Contacts between the two chains:
Residue N363 in the second protein interacts with residue W4 in the first protein (closest heavy-atom distance 4.6 Å).
Residue D75 in the second protein contacts residue M3 in the first protein (closest heavy-atom distance 3.1 Å).
Residue V342 in the second protein contacts residue L15 in the first protein (closest heavy-atom distance 4.6 Å).
Residue K68 in the second protein is in contact with residue W4 in the first protein (closest heavy-atom distance 3.5 Å).
Residue V350 in the second protein is in contact with residue I11 in the first protein (closest heavy-atom distance 3.8 Å).
Residue Q362 in the second protein interacts with residue A1 in the first protein (closest heavy-atom distance 3.8 Å).
Residue L64 in the second protein is in contact with residue W4 in the first protein (closest heavy-atom distance 3.8 Å).
Residue R58 in the second protein interacts with residue L15 in the first protein (closest heavy-atom distance 3.4 Å).
Residue L354 in the second protein interacts with residue M3 in the first protein (closest heavy-atom distance 3.3 Å).
Residue T349 in the second protein is in contact with residue I10 in the first protein (closest heavy-atom distance 4.6 Å).
Residue F240 in the second protein interacts with residue M3 in the first protein (closest heavy-atom distance 4.4 Å).
Residue V358 in the second protein contacts residue R6 in the first protein (closest heavy-atom distance 4.0 Å).
Residue L67 in the second protein contacts residue W4 in the first protein (closest heavy-atom distance 4.4 Å).
Residue Q362 in the second protein contacts residue M3 in the first protein (closest heavy-atom distance 4.3 Å).
Residue D75 in the second protein is in contact with residue E5 in the first protein (closest heavy-atom distance 4.7 Å).
Residue N363 in the second protein contacts residue A1 in the first protein (closest heavy-atom distance 4.8 Å).
Residue S353 in the second protein interacts with residue I10 in the first protein (closest heavy-atom distance 3.3 Å).
Residue A72 in the second protein interacts with residue W4 in the first protein (closest heavy-atom distance 3.7 Å).
Residue F71 in the second protein interacts with residue M3 in the first protein (closest heavy-atom distance 3.4 Å).
Residue N363 in the second protein is in contact with residue M3 in the first protein (closest heavy-atom distance 2.9 Å).
Residue T349 in the second protein contacts residue S14 in the first protein (closest heavy-atom distance 4.0 Å).
Residue N363 in the second protein is in contact with residue S2 in the first protein (closest heavy-atom distance 3.9 Å).
Residue F71 in the second protein interacts with residue V7 in the first protein (closest heavy-atom distance 3.7 Å).
Residue D75 in the second protein contacts residue W4 in the first protein (closest heavy-atom distance 2.9 Å).
Residue L67 in the second protein contacts residue I11 in the first protein (closest heavy-atom distance 3.5 Å).
Residue F76 in the second protein contacts residue W4 in the first protein (closest heavy-atom distance 3.5 Å).
Residue L56 in the second protein is in contact with residue I11 in the first protein (closest heavy-atom distance 3.1 Å).
Residue Q362 in the second protein contacts residue R6 in the first protein (closest heavy-atom distance 2.8 Å).
Residue P355 in the second protein is in contact with residue M3 in the first protein (closest heavy-atom distance 5.0 Å).
Residue E346 in the second protein contacts residue S14 in the first protein (closest heavy-atom distance 3.9 Å).
Residue P355 in the second protein interacts with residue R6 in the first protein (closest heavy-atom distance 4.7 Å).
Residue E346 in the second protein is in contact with residue I11 in the first protein (closest heavy-atom distance 3.3 Å).
Residue V350 in the second protein contacts residue I10 in the first protein (closest heavy-atom distance 3.8 Å).
Residue L354 in the second protein is in contact with residue V7 in the first protein (closest heavy-atom distance 4.5 Å).
Residue V358 in the second protein contacts residue M3 in the first protein (closest heavy-atom distance 4.3 Å).
Residue E346 in the second protein interacts with residue I10 in the first protein (closest heavy-atom distance 4.6 Å).
Residue L56 in the second protein interacts with residue K12 in the first protein (closest heavy-atom distance 4.6 Å).
Residue L354 in the second protein interacts with residue I10 in the first protein (closest heavy-atom distance 4.5 Å).
Residue V350 in the second protein contacts residue V7 in the first protein (closest heavy-atom distance 4.1 Å).
Residue L56 in the second protein is in contact with residue K8 in the first protein (closest heavy-atom distance 4.2 Å).
Residue D75 in the second protein is in contact with residue S2 in the first protein (closest heavy-atom distance 3.2 Å).
Residue A361 in the second protein interacts with residue A1 in the first protein (closest heavy-atom distance 3.7 Å).
Residue A72 in the second protein interacts with residue M3 in the first protein (closest heavy-atom distance 4.0 Å).
Residue L354 in the second protein interacts with residue R6 in the first protein (closest heavy-atom distance 3.9 Å).
Residue Q362 in the second protein contacts residue S2 in the first protein (closest heavy-atom distance 4.6 Å).
Residue E346 in the second protein is in contact with residue L15 in the first protein (closest heavy-atom distance 4.5 Å).
Residue Q242 in the second protein contacts residue M3 in the first protein (closest heavy-atom distance 3.7 Å).
Residue L59 in the second protein interacts with residue I11 in the first protein (closest heavy-atom distance 4.4 Å).

Sequence of the second protein:
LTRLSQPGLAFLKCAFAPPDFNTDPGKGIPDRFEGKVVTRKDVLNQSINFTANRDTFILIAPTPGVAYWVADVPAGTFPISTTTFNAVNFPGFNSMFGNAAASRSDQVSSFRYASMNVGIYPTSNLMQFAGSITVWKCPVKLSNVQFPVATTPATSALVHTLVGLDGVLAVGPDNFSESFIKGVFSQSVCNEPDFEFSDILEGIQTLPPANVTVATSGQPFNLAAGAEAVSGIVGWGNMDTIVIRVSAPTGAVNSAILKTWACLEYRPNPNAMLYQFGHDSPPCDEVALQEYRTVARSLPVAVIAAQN

Sequence of the first protein:
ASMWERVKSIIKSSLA

This data describes a binding interaction between two proteins.